Sequence of the first protein:
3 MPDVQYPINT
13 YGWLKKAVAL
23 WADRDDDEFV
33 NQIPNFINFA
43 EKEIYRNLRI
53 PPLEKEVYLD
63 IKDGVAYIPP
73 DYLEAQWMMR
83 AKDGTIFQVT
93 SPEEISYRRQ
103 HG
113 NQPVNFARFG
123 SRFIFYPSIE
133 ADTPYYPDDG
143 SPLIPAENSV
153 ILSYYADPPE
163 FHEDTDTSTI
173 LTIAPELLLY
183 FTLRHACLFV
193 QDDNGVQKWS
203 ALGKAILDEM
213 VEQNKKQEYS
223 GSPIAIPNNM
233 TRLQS

Contacts between the two chains:
Residue R48 in the second protein interacts with residue E178 in the first protein (closest heavy-atom distance 2.3 Å).
Residue S98 in the second protein is in contact with residue T87 in the first protein (closest heavy-atom distance 2.7 Å).
Residue L75 in the second protein contacts residue Q215 in the first protein (closest heavy-atom distance 3.7 Å).
Residue F41 in the second protein contacts residue P177 in the first protein (closest heavy-atom distance 3.9 Å).
Residue E96 in the second protein contacts residue M232 in the first protein (closest heavy-atom distance 3.8 Å).
Residue N40 in the second protein is in contact with residue Y8 in the first protein (closest heavy-atom distance 3.8 Å).
Residue R48 in the second protein interacts with residue Q215 in the first protein (closest heavy-atom distance 3.2 Å).
Residue R48 in the second protein is in contact with residue M212 in the first protein (closest heavy-atom distance 3.7 Å).
Residue N37 in the second protein is in contact with residue Q7 in the first protein (closest heavy-atom distance 3.5 Å).
Residue K44 in the second protein contacts residue I175 in the first protein (closest heavy-atom distance 2.5 Å).
Residue G122 in the second protein contacts residue W79 in the first protein (closest heavy-atom distance 3.9 Å).
Residue N49 in the second protein interacts with residue Q215 in the first protein (closest heavy-atom distance 3.6 Å).
Residue R48 in the second protein is in contact with residue I208 in the first protein (closest heavy-atom distance 3.8 Å).
Residue R120 in the second protein contacts residue E220 in the first protein (closest heavy-atom distance 3.6 Å).
Residue R48 in the second protein is in contact with residue I175 in the first protein (closest heavy-atom distance 3.6 Å).
Residue R48 in the second protein is in contact with residue A176 in the first protein (closest heavy-atom distance 3.7 Å).
Residue N37 in the second protein is in contact with residue I10 in the first protein (closest heavy-atom distance 3.7 Å).
Residue P36 in the second protein is in contact with residue Y8 in the first protein (closest heavy-atom distance 3.3 Å).
Residue N49 in the second protein interacts with residue K218 in the first protein (closest heavy-atom distance 2.7 Å).
Residue V91 in the second protein is in contact with residue Y221 in the first protein (closest heavy-atom distance 3.5 Å).
Residue S98 in the second protein is in contact with residue I88 in the first protein (closest heavy-atom distance 3.1 Å).
Residue N33 in the second protein contacts residue D5 in the first protein (closest heavy-atom distance 3.8 Å).
Residue N49 in the second protein interacts with residue E214 in the first protein (closest heavy-atom distance 3.7 Å).
Residue E30 in the second protein is in contact with residue L22 in the first protein (closest heavy-atom distance 3.1 Å).
Residue F38 in the second protein contacts residue W23 in the first protein (closest heavy-atom distance 3.4 Å).
Residue R101 in the second protein interacts with residue D85 in the first protein (closest heavy-atom distance 3.8 Å).
Residue H187 in the second protein is in contact with residue Y182 in the first protein (closest heavy-atom distance 2.5 Å).
Residue R51 in the second protein interacts with residue Q215 in the first protein (closest heavy-atom distance 3.7 Å).
Residue P94 in the second protein contacts residue Y221 in the first protein (closest heavy-atom distance 3.4 Å).
Residue R120 in the second protein interacts with residue Q219 in the first protein (closest heavy-atom distance 3.1 Å).
Residue R51 in the second protein interacts with residue K218 in the first protein (closest heavy-atom distance 3.9 Å).
Residue K44 in the second protein contacts residue E178 in the first protein (closest heavy-atom distance 3.8 Å).
Residue Y74 in the second protein interacts with residue Q219 in the first protein (closest heavy-atom distance 3.2 Å).
Residue E162 in the second protein interacts with residue Y8 in the first protein (closest heavy-atom distance 3.5 Å).
Residue F163 in the second protein contacts residue Y8 in the first protein (closest heavy-atom distance 3.1 Å).
Residue N37 in the second protein contacts residue Y8 in the first protein (closest heavy-atom distance 2.5 Å).
Residue F191 in the second protein interacts with residue W23 in the first protein (closest heavy-atom distance 3.5 Å).
Residue L190 in the second protein contacts residue L204 in the first protein (closest heavy-atom distance 3.3 Å).
Residue H187 in the second protein is in contact with residue E178 in the first protein (closest heavy-atom distance 3.3 Å).
Residue S93 in the second protein is in contact with residue Y221 in the first protein (closest heavy-atom distance 3.8 Å).
Residue Q34 in the second protein is in contact with residue V6 in the first protein (closest heavy-atom distance 3.1 Å).
Residue F41 in the second protein interacts with residue W23 in the first protein (closest heavy-atom distance 3.8 Å).
Residue E30 in the second protein contacts residue D25 in the first protein (closest heavy-atom distance 3.8 Å).
Residue N49 in the second protein contacts residue E211 in the first protein (closest heavy-atom distance 3.2 Å).
Residue T92 in the second protein is in contact with residue Y221 in the first protein (closest heavy-atom distance 3.1 Å).
Residue R186 in the second protein is in contact with residue L204 in the first protein (closest heavy-atom distance 3.7 Å).
Residue Q34 in the second protein interacts with residue L22 in the first protein (closest heavy-atom distance 3.7 Å).
Residue E45 in the second protein is in contact with residue E211 in the first protein (closest heavy-atom distance 3.1 Å).
Residue E96 in the second protein contacts residue N230 in the first protein (closest heavy-atom distance 3.5 Å).
Residue H103 in the second protein contacts residue L235 in the first protein (closest heavy-atom distance 3.5 Å).
Residue Y99 in the second protein interacts with residue M232 in the first protein (closest heavy-atom distance 3.5 Å).
Residue F121 in the second protein is in contact with residue M81 in the first protein (closest heavy-atom distance 3.5 Å).
Residue R48 in the second protein interacts with residue E211 in the first protein (closest heavy-atom distance 3.5 Å).
Residue R101 in the second protein interacts with residue G86 in the first protein (closest heavy-atom distance 3.8 Å).
Residue F41 in the second protein is in contact with residue E178 in the first protein (closest heavy-atom distance 3.5 Å).
Residue E76 in the second protein is in contact with residue K218 in the first protein (closest heavy-atom distance 3.1 Å).
Residue K44 in the second protein contacts residue T174 in the first protein (closest heavy-atom distance 2.3 Å).
Residue S98 in the second protein interacts with residue G86 in the first protein (closest heavy-atom distance 3.8 Å).
Residue E95 in the second protein contacts residue I88 in the first protein (closest heavy-atom distance 3.7 Å).
Residue L75 in the second protein contacts residue Q219 in the first protein (closest heavy-atom distance 3.2 Å).

This data describes a binding interaction between two proteins.

Sequence of the second protein:
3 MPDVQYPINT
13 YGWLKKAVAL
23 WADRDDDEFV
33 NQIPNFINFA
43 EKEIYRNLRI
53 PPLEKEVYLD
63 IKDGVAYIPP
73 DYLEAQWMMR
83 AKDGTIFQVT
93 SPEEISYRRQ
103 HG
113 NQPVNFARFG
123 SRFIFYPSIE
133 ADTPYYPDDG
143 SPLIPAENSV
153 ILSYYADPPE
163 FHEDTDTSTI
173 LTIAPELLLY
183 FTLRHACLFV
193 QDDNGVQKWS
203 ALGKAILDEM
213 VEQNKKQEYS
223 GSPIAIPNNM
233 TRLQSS